Sequence of protein 1:
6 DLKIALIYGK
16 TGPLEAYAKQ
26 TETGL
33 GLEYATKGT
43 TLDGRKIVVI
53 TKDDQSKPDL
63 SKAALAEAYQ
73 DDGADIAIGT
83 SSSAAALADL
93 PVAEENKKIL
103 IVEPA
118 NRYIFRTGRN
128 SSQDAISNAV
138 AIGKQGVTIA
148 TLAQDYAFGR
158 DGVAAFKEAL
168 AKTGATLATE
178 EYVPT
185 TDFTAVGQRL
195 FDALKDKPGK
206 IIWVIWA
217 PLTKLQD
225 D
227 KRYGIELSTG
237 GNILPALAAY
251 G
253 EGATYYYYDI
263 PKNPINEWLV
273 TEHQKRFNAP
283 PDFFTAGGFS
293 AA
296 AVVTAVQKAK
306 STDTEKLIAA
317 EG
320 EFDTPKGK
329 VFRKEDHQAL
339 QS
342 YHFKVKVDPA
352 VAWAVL

These two protein chains interact to form a complex.

Residue-level contacts at the interface:
Residue Y258 in protein 2 contacts residue K345 in protein 1 (closest heavy-atom distance 3.5 Å).
Residue W354 in protein 2 is in contact with residue P18 in protein 1 (closest heavy-atom distance 3.1 Å).
Residue K345 in protein 2 contacts residue D284 in protein 1 (closest heavy-atom distance 3.6 Å).
Residue A136 in protein 2 is in contact with residue V352 in protein 1 (closest heavy-atom distance 3.5 Å).
Residue F285 in protein 2 contacts residue K345 in protein 1 (closest heavy-atom distance 3.5 Å).
Residue V346 in protein 2 contacts residue Y257 in protein 1 (closest heavy-atom distance 3.2 Å).
Residue Y257 in protein 2 is in contact with residue K347 in protein 1 (closest heavy-atom distance 3.6 Å).
Residue K347 in protein 2 interacts with residue Y22 in protein 1 (closest heavy-atom distance 2.7 Å).
Residue P350 in protein 2 contacts residue Y22 in protein 1 (closest heavy-atom distance 3.4 Å).
Residue K345 in protein 2 contacts residue Y257 in protein 1 (closest heavy-atom distance 3.4 Å).
Residue D261 in protein 2 is in contact with residue H343 in protein 1 (closest heavy-atom distance 2.7 Å).
Residue K345 in protein 2 is in contact with residue Y259 in protein 1 (closest heavy-atom distance 3.6 Å).
Residue I262 in protein 2 contacts residue Y342 in protein 1 (closest heavy-atom distance 2.8 Å).
Residue Y22 in protein 2 is in contact with residue K347 in protein 1 (closest heavy-atom distance 2.4 Å).
Residue A255 in protein 2 is in contact with residue K347 in protein 1 (closest heavy-atom distance 3.5 Å).
Residue Y259 in protein 2 interacts with residue K345 in protein 1 (closest heavy-atom distance 3.7 Å).
Residue K264 in protein 2 contacts residue Y342 in protein 1 (closest heavy-atom distance 3.5 Å).
Residue V356 in protein 2 contacts residue L243 in protein 1 (closest heavy-atom distance 3.6 Å).
Residue S84 in protein 2 is in contact with residue W354 in protein 1 (closest heavy-atom distance 3.6 Å).
Residue E320 in protein 2 contacts residue K264 in protein 1 (closest heavy-atom distance 2.7 Å).
Residue V346 in protein 2 is in contact with residue Y258 in protein 1 (closest heavy-atom distance 3.1 Å).
Residue D349 in protein 2 is in contact with residue T256 in protein 1 (closest heavy-atom distance 2.9 Å).
Residue P283 in protein 2 interacts with residue F344 in protein 1 (closest heavy-atom distance 3.4 Å).
Residue K247 in protein 2 interacts with residue D349 in protein 1 (closest heavy-atom distance 3.4 Å).
Residue V352 in protein 2 interacts with residue A136 in protein 1 (closest heavy-atom distance 3.6 Å).
Residue Y342 in protein 2 contacts residue E269 in protein 1 (closest heavy-atom distance 3.5 Å).
Residue V137 in protein 2 contacts residue A355 in protein 1 (closest heavy-atom distance 3.6 Å).
Residue Y258 in protein 2 interacts with residue V346 in protein 1 (closest heavy-atom distance 2.9 Å).
Residue D349 in protein 2 is in contact with residue A242 in protein 1 (closest heavy-atom distance 3.5 Å).
Residue T256 in protein 2 contacts residue V348 in protein 1 (closest heavy-atom distance 3.0 Å).
Residue K347 in protein 2 interacts with residue T256 in protein 1 (closest heavy-atom distance 3.5 Å).
Residue V348 in protein 2 contacts residue T256 in protein 1 (closest heavy-atom distance 3.2 Å).
Residue V346 in protein 2 is in contact with residue T256 in protein 1 (closest heavy-atom distance 3.6 Å).
Residue Y342 in protein 2 interacts with residue I262 in protein 1 (closest heavy-atom distance 3.0 Å).
Residue Y260 in protein 2 contacts residue F344 in protein 1 (closest heavy-atom distance 2.9 Å).
Residue E359 in protein 2 is in contact with residue K141 in protein 1 (closest heavy-atom distance 3.4 Å).
Residue Y22 in protein 2 contacts residue P350 in protein 1 (closest heavy-atom distance 3.3 Å).
Residue Y22 in protein 2 contacts residue V348 in protein 1 (closest heavy-atom distance 3.4 Å).
Residue A351 in protein 2 is in contact with residue Y22 in protein 1 (closest heavy-atom distance 3.0 Å).
Residue T256 in protein 2 is in contact with residue D349 in protein 1 (closest heavy-atom distance 2.8 Å).
Residue D261 in protein 2 contacts residue Y342 in protein 1 (closest heavy-atom distance 3.2 Å).
Residue K264 in protein 2 interacts with residue S340 in protein 1 (closest heavy-atom distance 2.9 Å).
Residue H343 in protein 2 interacts with residue D261 in protein 1 (closest heavy-atom distance 2.8 Å).
Residue F344 in protein 2 is in contact with residue Y260 in protein 1 (closest heavy-atom distance 3.0 Å).
Residue W354 in protein 2 is in contact with residue S84 in protein 1 (closest heavy-atom distance 3.2 Å).
Residue K345 in protein 2 is in contact with residue Y258 in protein 1 (closest heavy-atom distance 3.3 Å).
Residue Y342 in protein 2 contacts residue D261 in protein 1 (closest heavy-atom distance 3.5 Å).
Residue K327 in protein 2 is in contact with residue E269 in protein 1 (closest heavy-atom distance 3.5 Å).
Residue F344 in protein 2 is in contact with residue P283 in protein 1 (closest heavy-atom distance 3.5 Å).
Residue P18 in protein 2 interacts with residue W354 in protein 1 (closest heavy-atom distance 3.0 Å).
Residue W354 in protein 2 is in contact with residue L19 in protein 1 (closest heavy-atom distance 3.7 Å).
Residue K347 in protein 2 contacts residue A255 in protein 1 (closest heavy-atom distance 3.4 Å).
Residue Y22 in protein 2 interacts with residue A351 in protein 1 (closest heavy-atom distance 3.2 Å).
Residue V348 in protein 2 is in contact with residue Y22 in protein 1 (closest heavy-atom distance 3.7 Å).
Residue T256 in protein 2 interacts with residue K347 in protein 1 (closest heavy-atom distance 3.5 Å).
Residue Y257 in protein 2 is in contact with residue V346 in protein 1 (closest heavy-atom distance 3.0 Å).
Residue V346 in protein 2 interacts with residue F286 in protein 1 (closest heavy-atom distance 3.6 Å).
Residue Y342 in protein 2 contacts residue K264 in protein 1 (closest heavy-atom distance 3.2 Å).
Residue S340 in protein 2 interacts with residue K264 in protein 1 (closest heavy-atom distance 2.9 Å).
Residue K264 in protein 2 contacts residue E320 in protein 1 (closest heavy-atom distance 2.4 Å).

Sequence of protein 2:
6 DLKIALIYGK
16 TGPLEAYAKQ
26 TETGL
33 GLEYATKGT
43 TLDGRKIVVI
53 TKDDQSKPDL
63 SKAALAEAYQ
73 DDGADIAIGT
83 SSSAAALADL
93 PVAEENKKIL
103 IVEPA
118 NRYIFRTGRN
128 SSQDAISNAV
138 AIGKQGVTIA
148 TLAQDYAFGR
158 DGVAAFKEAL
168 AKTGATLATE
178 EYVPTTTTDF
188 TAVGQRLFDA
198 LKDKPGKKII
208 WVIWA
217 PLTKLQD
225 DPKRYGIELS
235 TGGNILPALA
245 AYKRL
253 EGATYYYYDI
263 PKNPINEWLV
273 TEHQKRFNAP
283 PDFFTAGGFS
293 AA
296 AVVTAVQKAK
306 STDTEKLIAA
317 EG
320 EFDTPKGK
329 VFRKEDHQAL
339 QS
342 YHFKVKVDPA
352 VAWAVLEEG